Sequence of the first protein:
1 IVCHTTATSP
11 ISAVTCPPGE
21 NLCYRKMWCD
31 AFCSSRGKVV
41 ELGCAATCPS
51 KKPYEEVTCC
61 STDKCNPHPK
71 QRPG

Contacts between the two chains:
Residue V40 in the first protein is in contact with residue Y9 in the second protein (closest heavy-atom distance 3.4 Å).
Residue A7 in the first protein is in contact with residue P14 in the second protein (closest heavy-atom distance 4.5 Å).
Residue V39 in the first protein interacts with residue Y9 in the second protein (closest heavy-atom distance 3.3 Å).
Residue P10 in the first protein contacts residue P14 in the second protein (closest heavy-atom distance 4.4 Å).
Residue K38 in the first protein interacts with residue V8 in the second protein (closest heavy-atom distance 4.5 Å).
Residue K38 in the first protein is in contact with residue H6 in the second protein (closest heavy-atom distance 4.7 Å).
Residue K70 in the first protein is in contact with residue T11 in the second protein (closest heavy-atom distance 4.9 Å).
Residue T8 in the first protein interacts with residue C13 in the second protein (closest heavy-atom distance 4.5 Å).
Residue T8 in the first protein contacts residue C12 in the second protein (closest heavy-atom distance 3.9 Å).
Residue P69 in the first protein contacts residue C12 in the second protein (closest heavy-atom distance 4.1 Å).
Residue S9 in the first protein contacts residue P17 in the second protein (closest heavy-atom distance 4.2 Å).
Residue R72 in the first protein is in contact with residue C12 in the second protein (closest heavy-atom distance 4.8 Å).
Residue P10 in the first protein contacts residue P17 in the second protein (closest heavy-atom distance 4.0 Å).
Residue K38 in the first protein contacts residue Y9 in the second protein (closest heavy-atom distance 3.1 Å).
Residue T8 in the first protein interacts with residue T11 in the second protein (closest heavy-atom distance 2.9 Å).
Residue T6 in the first protein interacts with residue T11 in the second protein (closest heavy-atom distance 4.2 Å).
Residue K38 in the first protein interacts with residue Y10 in the second protein (closest heavy-atom distance 3.8 Å).
Residue Q71 in the first protein interacts with residue Y10 in the second protein (closest heavy-atom distance 2.7 Å).
Residue P69 in the first protein is in contact with residue Y10 in the second protein (closest heavy-atom distance 4.8 Å).
Residue V39 in the first protein contacts residue T11 in the second protein (closest heavy-atom distance 2.5 Å).
Residue W28 in the first protein is in contact with residue V8 in the second protein (closest heavy-atom distance 3.6 Å).
Residue E56 in the first protein contacts residue V8 in the second protein (closest heavy-atom distance 4.7 Å).
Residue E41 in the first protein is in contact with residue T11 in the second protein (closest heavy-atom distance 5.0 Å).
Residue T8 in the first protein contacts residue P14 in the second protein (closest heavy-atom distance 2.7 Å).
Residue V39 in the first protein contacts residue Y10 in the second protein (closest heavy-atom distance 3.9 Å).
Residue P10 in the first protein contacts residue T16 in the second protein (closest heavy-atom distance 3.0 Å).
Residue E56 in the first protein is in contact with residue Y9 in the second protein (closest heavy-atom distance 4.0 Å).
Residue K38 in the first protein interacts with residue W7 in the second protein (closest heavy-atom distance 3.9 Å).
Residue V40 in the first protein interacts with residue Y10 in the second protein (closest heavy-atom distance 3.2 Å).
Residue S9 in the first protein is in contact with residue P14 in the second protein (closest heavy-atom distance 4.9 Å).
Residue T6 in the first protein contacts residue P14 in the second protein (closest heavy-atom distance 4.5 Å).
Residue V40 in the first protein contacts residue T11 in the second protein (closest heavy-atom distance 3.0 Å).
Residue P69 in the first protein is in contact with residue T11 in the second protein (closest heavy-atom distance 4.0 Å).
Residue V39 in the first protein interacts with residue V8 in the second protein (closest heavy-atom distance 3.2 Å).

Sequence of the second protein:
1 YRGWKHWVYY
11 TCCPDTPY

These two protein chains interact to form a complex.